Residue-level contacts at the interface:
Residue R88 in chain A contacts residue R32 in chain B (closest heavy-atom distance 3.4 Å).
Residue K66 in chain A contacts residue E34 in chain B (closest heavy-atom distance 4.9 Å).
Residue T65 in chain A is in contact with residue E34 in chain B (closest heavy-atom distance 3.8 Å).
Residue K136 in chain A is in contact with residue R32 in chain B (closest heavy-atom distance 4.2 Å).
Residue H161 in chain A contacts residue E34 in chain B (closest heavy-atom distance 4.8 Å).
Residue R67 in chain A is in contact with residue Y36 in chain B (closest heavy-atom distance 3.3 Å).
Residue R67 in chain A interacts with residue E34 in chain B (closest heavy-atom distance 3.7 Å).

Sequence of chain A:
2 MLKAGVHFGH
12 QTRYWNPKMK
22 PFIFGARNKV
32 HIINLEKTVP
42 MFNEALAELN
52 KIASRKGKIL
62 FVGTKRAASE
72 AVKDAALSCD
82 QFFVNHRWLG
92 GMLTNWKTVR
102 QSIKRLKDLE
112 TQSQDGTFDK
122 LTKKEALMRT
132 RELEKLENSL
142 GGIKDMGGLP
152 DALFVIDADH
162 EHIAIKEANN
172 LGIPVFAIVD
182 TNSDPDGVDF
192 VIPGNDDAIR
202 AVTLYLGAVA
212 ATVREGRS

Sequence of chain B:
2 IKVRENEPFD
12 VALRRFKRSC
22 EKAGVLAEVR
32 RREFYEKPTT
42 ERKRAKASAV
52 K

The following describes two proteins that form a bound complex.